Sequence of protein 1:
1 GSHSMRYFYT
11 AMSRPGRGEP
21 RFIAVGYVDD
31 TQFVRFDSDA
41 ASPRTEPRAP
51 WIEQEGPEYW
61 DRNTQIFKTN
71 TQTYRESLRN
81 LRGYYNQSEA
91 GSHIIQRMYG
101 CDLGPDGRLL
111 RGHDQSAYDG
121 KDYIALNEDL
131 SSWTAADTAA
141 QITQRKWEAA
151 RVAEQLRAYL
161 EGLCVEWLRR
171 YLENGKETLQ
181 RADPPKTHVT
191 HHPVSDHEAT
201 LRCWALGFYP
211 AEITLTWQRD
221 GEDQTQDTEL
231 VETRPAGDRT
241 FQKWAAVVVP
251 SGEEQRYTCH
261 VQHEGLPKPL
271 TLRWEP

Interface contacts:
Residue Y7 in protein 1 interacts with residue H1 in protein 2 (closest heavy-atom distance 2.8 Å).
Residue Q155 in protein 1 contacts residue Y8 in protein 2 (closest heavy-atom distance 2.2 Å).
Residue I124 in protein 1 contacts residue Y11 in protein 2 (closest heavy-atom distance 4.6 Å).
Residue Y84 in protein 1 contacts residue Y11 in protein 2 (closest heavy-atom distance 2.7 Å).
Residue A150 in protein 1 interacts with residue Y8 in protein 2 (closest heavy-atom distance 3.4 Å).
Residue T73 in protein 1 contacts residue E10 in protein 2 (closest heavy-atom distance 3.3 Å).
Residue N63 in protein 1 interacts with residue H1 in protein 2 (closest heavy-atom distance 3.7 Å).
Residue Y74 in protein 1 interacts with residue Y11 in protein 2 (closest heavy-atom distance 3.7 Å).
Residue T143 in protein 1 interacts with residue Y11 in protein 2 (closest heavy-atom distance 2.7 Å).
Residue Y9 in protein 1 contacts residue E5 in protein 2 (closest heavy-atom distance 3.8 Å).
Residue N63 in protein 1 is in contact with residue P2 in protein 2 (closest heavy-atom distance 3.0 Å).
Residue E76 in protein 1 interacts with residue E10 in protein 2 (closest heavy-atom distance 3.1 Å).
Residue R97 in protein 1 is in contact with residue Y11 in protein 2 (closest heavy-atom distance 3.5 Å).
Residue T73 in protein 1 is in contact with residue F9 in protein 2 (closest heavy-atom distance 4.7 Å).
Residue Y9 in protein 1 contacts residue V3 in protein 2 (closest heavy-atom distance 4.4 Å).
Residue W167 in protein 1 contacts residue H1 in protein 2 (closest heavy-atom distance 3.4 Å).
Residue K146 in protein 1 contacts residue Y11 in protein 2 (closest heavy-atom distance 2.8 Å).
Residue I66 in protein 1 contacts residue V3 in protein 2 (closest heavy-atom distance 3.5 Å).
Residue M5 in protein 1 interacts with residue H1 in protein 2 (closest heavy-atom distance 3.8 Å).
Residue Y7 in protein 1 interacts with residue P2 in protein 2 (closest heavy-atom distance 3.3 Å).
Residue R97 in protein 1 contacts residue E5 in protein 2 (closest heavy-atom distance 3.8 Å).
Residue V152 in protein 1 contacts residue F9 in protein 2 (closest heavy-atom distance 3.9 Å).
Residue Y59 in protein 1 contacts residue H1 in protein 2 (closest heavy-atom distance 3.9 Å).
Residue Y74 in protein 1 is in contact with residue E5 in protein 2 (closest heavy-atom distance 2.6 Å).
Residue R62 in protein 1 contacts residue H1 in protein 2 (closest heavy-atom distance 2.8 Å).
Residue N80 in protein 1 interacts with residue E10 in protein 2 (closest heavy-atom distance 4.3 Å).
Residue Q155 in protein 1 contacts residue F9 in protein 2 (closest heavy-atom distance 3.6 Å).
Residue N80 in protein 1 is in contact with residue Y11 in protein 2 (closest heavy-atom distance 3.0 Å).
Residue T73 in protein 1 interacts with residue D7 in protein 2 (closest heavy-atom distance 4.1 Å).
Residue I66 in protein 1 is in contact with residue A4 in protein 2 (closest heavy-atom distance 4.2 Å).
Residue V152 in protein 1 interacts with residue Y8 in protein 2 (closest heavy-atom distance 3.9 Å).
Residue S77 in protein 1 contacts residue Y11 in protein 2 (closest heavy-atom distance 3.0 Å).
Residue Y9 in protein 1 contacts residue P2 in protein 2 (closest heavy-atom distance 3.8 Å).
Residue I66 in protein 1 interacts with residue H1 in protein 2 (closest heavy-atom distance 3.8 Å).
Residue W147 in protein 1 contacts residue E10 in protein 2 (closest heavy-atom distance 2.9 Å).
Residue N70 in protein 1 contacts residue E5 in protein 2 (closest heavy-atom distance 3.6 Å).
Residue Y123 in protein 1 contacts residue Y11 in protein 2 (closest heavy-atom distance 3.9 Å).
Residue K146 in protein 1 is in contact with residue E10 in protein 2 (closest heavy-atom distance 4.3 Å).
Residue Y99 in protein 1 contacts residue P2 in protein 2 (closest heavy-atom distance 3.2 Å).
Residue Y99 in protein 1 is in contact with residue V3 in protein 2 (closest heavy-atom distance 3.0 Å).
Residue F33 in protein 1 interacts with residue H1 in protein 2 (closest heavy-atom distance 4.6 Å).
Residue W147 in protein 1 contacts residue F9 in protein 2 (closest heavy-atom distance 3.2 Å).
Residue R97 in protein 1 interacts with residue F9 in protein 2 (closest heavy-atom distance 4.7 Å).
Residue Y171 in protein 1 interacts with residue H1 in protein 2 (closest heavy-atom distance 2.7 Å).
Residue W147 in protein 1 contacts residue Y8 in protein 2 (closest heavy-atom distance 4.1 Å).
Residue Q96 in protein 1 is in contact with residue Y11 in protein 2 (closest heavy-atom distance 4.6 Å).
Residue Y159 in protein 1 contacts residue P2 in protein 2 (closest heavy-atom distance 3.6 Å).
Residue W147 in protein 1 contacts residue Y11 in protein 2 (closest heavy-atom distance 3.7 Å).
Residue T73 in protein 1 contacts residue E5 in protein 2 (closest heavy-atom distance 4.5 Å).
Residue L156 in protein 1 is in contact with residue F9 in protein 2 (closest heavy-atom distance 4.5 Å).
Residue S77 in protein 1 contacts residue E10 in protein 2 (closest heavy-atom distance 3.4 Å).
Residue L81 in protein 1 contacts residue Y11 in protein 2 (closest heavy-atom distance 3.4 Å).
Residue I95 in protein 1 contacts residue Y11 in protein 2 (closest heavy-atom distance 3.8 Å).
Residue Y159 in protein 1 interacts with residue V3 in protein 2 (closest heavy-atom distance 3.5 Å).
Residue Y159 in protein 1 is in contact with residue H1 in protein 2 (closest heavy-atom distance 2.5 Å).
Residue L156 in protein 1 interacts with residue V3 in protein 2 (closest heavy-atom distance 4.3 Å).
Residue I66 in protein 1 is in contact with residue P2 in protein 2 (closest heavy-atom distance 4.1 Å).
Residue F67 in protein 1 is in contact with residue P2 in protein 2 (closest heavy-atom distance 3.6 Å).
Residue S116 in protein 1 contacts residue Y11 in protein 2 (closest heavy-atom distance 2.7 Å).
Residue T73 in protein 1 is in contact with residue A6 in protein 2 (closest heavy-atom distance 4.1 Å).

Sequence of protein 2:
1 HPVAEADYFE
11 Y

These two protein chains interact to form a complex.